The following describes two proteins that form a bound complex.

Sequence of protein 1:
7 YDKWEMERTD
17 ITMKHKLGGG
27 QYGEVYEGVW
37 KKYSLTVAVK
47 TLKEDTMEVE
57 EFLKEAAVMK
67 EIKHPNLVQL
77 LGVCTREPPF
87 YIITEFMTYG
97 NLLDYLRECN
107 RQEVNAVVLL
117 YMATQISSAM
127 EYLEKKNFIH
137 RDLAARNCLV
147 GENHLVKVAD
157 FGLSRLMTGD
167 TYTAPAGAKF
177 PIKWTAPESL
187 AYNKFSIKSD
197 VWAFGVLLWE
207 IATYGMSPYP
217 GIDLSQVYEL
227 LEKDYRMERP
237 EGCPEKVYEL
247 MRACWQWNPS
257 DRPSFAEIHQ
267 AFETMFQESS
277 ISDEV

Residue-level contacts at the interface:
Residue I178 in protein 1 is in contact with residue A6 in protein 2 (closest heavy-atom distance 4.8 Å).
Residue K175 in protein 1 contacts residue F4 in protein 2 (closest heavy-atom distance 4.3 Å).
Residue R142 in protein 1 interacts with residue I3 in protein 2 (closest heavy-atom distance 4.1 Å).
Residue K175 in protein 1 interacts with residue P7 in protein 2 (closest heavy-atom distance 5.0 Å).
Residue S221 in protein 1 contacts residue F8 in protein 2 (closest heavy-atom distance 3.6 Å).
Residue P177 in protein 1 contacts residue I3 in protein 2 (closest heavy-atom distance 3.5 Å).
Residue I178 in protein 1 interacts with residue F4 in protein 2 (closest heavy-atom distance 4.9 Å).
Residue L186 in protein 1 interacts with residue F8 in protein 2 (closest heavy-atom distance 4.6 Å).
Residue L220 in protein 1 is in contact with residue A5 in protein 2 (closest heavy-atom distance 3.8 Å).
Residue Q27 in protein 1 interacts with residue F4 in protein 2 (closest heavy-atom distance 4.1 Å).
Residue L220 in protein 1 is in contact with residue I3 in protein 2 (closest heavy-atom distance 4.0 Å).
Residue A174 in protein 1 interacts with residue A6 in protein 2 (closest heavy-atom distance 3.6 Å).
Residue L220 in protein 1 interacts with residue A2 in protein 2 (closest heavy-atom distance 4.0 Å).
Residue F176 in protein 1 contacts residue A5 in protein 2 (closest heavy-atom distance 2.8 Å).
Residue P177 in protein 1 interacts with residue F4 in protein 2 (closest heavy-atom distance 4.1 Å).
Residue F176 in protein 1 interacts with residue P7 in protein 2 (closest heavy-atom distance 3.4 Å).
Residue K175 in protein 1 interacts with residue A5 in protein 2 (closest heavy-atom distance 3.2 Å).
Residue K175 in protein 1 contacts residue A6 in protein 2 (closest heavy-atom distance 4.2 Å).
Residue I178 in protein 1 is in contact with residue P7 in protein 2 (closest heavy-atom distance 4.6 Å).
Residue F176 in protein 1 interacts with residue F4 in protein 2 (closest heavy-atom distance 3.5 Å).
Residue I178 in protein 1 interacts with residue A5 in protein 2 (closest heavy-atom distance 3.5 Å).
Residue R142 in protein 1 interacts with residue F4 in protein 2 (closest heavy-atom distance 4.8 Å).
Residue D138 in protein 1 contacts residue F4 in protein 2 (closest heavy-atom distance 4.5 Å).
Residue A174 in protein 1 is in contact with residue P7 in protein 2 (closest heavy-atom distance 3.4 Å).
Residue L220 in protein 1 contacts residue F4 in protein 2 (closest heavy-atom distance 4.6 Å).
Residue G173 in protein 1 contacts residue A6 in protein 2 (closest heavy-atom distance 3.8 Å).
Residue I178 in protein 1 is in contact with residue F8 in protein 2 (closest heavy-atom distance 4.3 Å).
Residue S185 in protein 1 contacts residue P7 in protein 2 (closest heavy-atom distance 4.3 Å).
Residue F176 in protein 1 interacts with residue A6 in protein 2 (closest heavy-atom distance 4.8 Å).
Residue L220 in protein 1 interacts with residue F8 in protein 2 (closest heavy-atom distance 3.6 Å).
Residue I178 in protein 1 is in contact with residue I3 in protein 2 (closest heavy-atom distance 3.5 Å).
Residue N189 in protein 1 contacts residue P7 in protein 2 (closest heavy-atom distance 4.1 Å).
Residue L186 in protein 1 is in contact with residue P7 in protein 2 (closest heavy-atom distance 3.1 Å).
Residue W180 in protein 1 interacts with residue I3 in protein 2 (closest heavy-atom distance 4.1 Å).
Residue A174 in protein 1 contacts residue A5 in protein 2 (closest heavy-atom distance 4.1 Å).
Residue F176 in protein 1 contacts residue I3 in protein 2 (closest heavy-atom distance 3.7 Å).

Sequence of protein 2:
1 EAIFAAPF